Sequence of the second protein:
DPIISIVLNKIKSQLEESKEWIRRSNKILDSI

This data describes a binding interaction between two proteins.

Sequence of the first protein:
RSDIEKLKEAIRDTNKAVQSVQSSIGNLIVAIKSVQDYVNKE

Residue-level contacts at the interface:
Residue K9 in the first protein contacts residue S36 in the second protein (closest heavy-atom distance 2.8 Å).
Residue S27 in the first protein interacts with residue I16 in the second protein (closest heavy-atom distance 4.0 Å).
Residue D6 in the first protein is in contact with residue S36 in the second protein (closest heavy-atom distance 4.9 Å).
Residue I14 in the first protein interacts with residue S30 in the second protein (closest heavy-atom distance 4.7 Å).
Residue N30 in the first protein is in contact with residue I16 in the second protein (closest heavy-atom distance 3.5 Å).
Residue D16 in the first protein interacts with residue I27 in the second protein (closest heavy-atom distance 4.8 Å).
Residue V38 in the first protein is in contact with residue I9 in the second protein (closest heavy-atom distance 4.7 Å).
Residue N30 in the first protein interacts with residue V12 in the second protein (closest heavy-atom distance 3.5 Å).
Residue S37 in the first protein is in contact with residue I9 in the second protein (closest heavy-atom distance 2.7 Å).
Residue D6 in the first protein contacts residue I37 in the second protein (closest heavy-atom distance 4.0 Å).
Residue V24 in the first protein interacts with residue S23 in the second protein (closest heavy-atom distance 3.3 Å).
Residue T17 in the first protein is in contact with residue W26 in the second protein (closest heavy-atom distance 4.8 Å).
Residue S23 in the first protein is in contact with residue Q19 in the second protein (closest heavy-atom distance 3.6 Å).
Residue V33 in the first protein interacts with residue V12 in the second protein (closest heavy-atom distance 4.1 Å).
Residue A20 in the first protein contacts residue S23 in the second protein (closest heavy-atom distance 2.8 Å).
Residue K19 in the first protein is in contact with residue W26 in the second protein (closest heavy-atom distance 3.5 Å).
Residue T17 in the first protein interacts with residue S30 in the second protein (closest heavy-atom distance 2.8 Å).
Residue K9 in the first protein interacts with residue I37 in the second protein (closest heavy-atom distance 3.8 Å).
Residue S26 in the first protein contacts residue Q19 in the second protein (closest heavy-atom distance 3.2 Å).
Residue L10 in the first protein contacts residue I33 in the second protein (closest heavy-atom distance 5.0 Å).
Residue A34 in the first protein is in contact with residue V12 in the second protein (closest heavy-atom distance 4.1 Å).
Residue K9 in the first protein contacts residue I33 in the second protein (closest heavy-atom distance 3.2 Å).
Residue A20 in the first protein interacts with residue W26 in the second protein (closest heavy-atom distance 3.6 Å).
Residue L10 in the first protein contacts residue L34 in the second protein (closest heavy-atom distance 4.2 Å).
Residue N30 in the first protein contacts residue Q19 in the second protein (closest heavy-atom distance 2.9 Å).
Residue A34 in the first protein contacts residue L13 in the second protein (closest heavy-atom distance 4.0 Å).
Residue A13 in the first protein is in contact with residue I33 in the second protein (closest heavy-atom distance 4.0 Å).
Residue V21 in the first protein contacts residue S23 in the second protein (closest heavy-atom distance 4.6 Å).
Residue S23 in the first protein contacts residue S23 in the second protein (closest heavy-atom distance 3.6 Å).
Residue A13 in the first protein is in contact with residue S30 in the second protein (closest heavy-atom distance 2.9 Å).
Residue D16 in the first protein interacts with residue S30 in the second protein (closest heavy-atom distance 3.8 Å).
Residue Y41 in the first protein contacts residue P6 in the second protein (closest heavy-atom distance 4.8 Å).
Residue R15 in the first protein contacts residue W26 in the second protein (closest heavy-atom distance 3.6 Å).
Residue E12 in the first protein is in contact with residue I33 in the second protein (closest heavy-atom distance 3.4 Å).
Residue A34 in the first protein interacts with residue I16 in the second protein (closest heavy-atom distance 4.4 Å).
Residue S23 in the first protein contacts residue E22 in the second protein (closest heavy-atom distance 3.9 Å).
Residue A13 in the first protein interacts with residue L34 in the second protein (closest heavy-atom distance 3.6 Å).
Residue D16 in the first protein interacts with residue W26 in the second protein (closest heavy-atom distance 3.4 Å).
Residue N30 in the first protein is in contact with residue K15 in the second protein (closest heavy-atom distance 3.7 Å).
Residue A20 in the first protein interacts with residue I27 in the second protein (closest heavy-atom distance 3.5 Å).
Residue A34 in the first protein interacts with residue I9 in the second protein (closest heavy-atom distance 4.7 Å).
Residue S27 in the first protein contacts residue L20 in the second protein (closest heavy-atom distance 5.0 Å).
Residue D16 in the first protein contacts residue I33 in the second protein (closest heavy-atom distance 3.2 Å).
Residue L10 in the first protein contacts residue I37 in the second protein (closest heavy-atom distance 3.5 Å).
Residue T17 in the first protein contacts residue I27 in the second protein (closest heavy-atom distance 4.2 Å).
Residue D16 in the first protein contacts residue R29 in the second protein (closest heavy-atom distance 3.5 Å).
Residue L31 in the first protein is in contact with residue I16 in the second protein (closest heavy-atom distance 3.7 Å).
Residue S27 in the first protein is in contact with residue Q19 in the second protein (closest heavy-atom distance 3.2 Å).
Residue S23 in the first protein contacts residue W26 in the second protein (closest heavy-atom distance 4.2 Å).